Sequence of the second protein:
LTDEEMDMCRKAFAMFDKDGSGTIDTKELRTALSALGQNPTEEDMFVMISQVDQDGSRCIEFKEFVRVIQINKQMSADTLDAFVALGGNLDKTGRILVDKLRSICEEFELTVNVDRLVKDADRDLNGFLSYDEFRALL

This data describes a binding interaction between two proteins.

Sequence of the first protein:
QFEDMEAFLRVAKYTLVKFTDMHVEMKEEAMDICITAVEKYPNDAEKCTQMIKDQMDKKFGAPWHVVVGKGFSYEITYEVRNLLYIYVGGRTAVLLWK

Contacts between the two chains:
Residue K77 in the second protein contacts residue T24 in the first protein (closest heavy-atom distance 3.7 Å).
Residue D69 in the second protein interacts with residue M26 in the first protein (closest heavy-atom distance 4.5 Å).
Residue G70 in the second protein interacts with residue V28 in the first protein (closest heavy-atom distance 4.6 Å).
Residue D69 in the second protein is in contact with residue H27 in the first protein (closest heavy-atom distance 3.6 Å).
Residue Q68 in the second protein interacts with residue D25 in the first protein (closest heavy-atom distance 4.4 Å).
Residue D69 in the second protein contacts residue V28 in the first protein (closest heavy-atom distance 3.0 Å).
Residue S71 in the second protein contacts residue V28 in the first protein (closest heavy-atom distance 4.1 Å).